These two protein chains interact to form a complex.

Sequence of the second protein:
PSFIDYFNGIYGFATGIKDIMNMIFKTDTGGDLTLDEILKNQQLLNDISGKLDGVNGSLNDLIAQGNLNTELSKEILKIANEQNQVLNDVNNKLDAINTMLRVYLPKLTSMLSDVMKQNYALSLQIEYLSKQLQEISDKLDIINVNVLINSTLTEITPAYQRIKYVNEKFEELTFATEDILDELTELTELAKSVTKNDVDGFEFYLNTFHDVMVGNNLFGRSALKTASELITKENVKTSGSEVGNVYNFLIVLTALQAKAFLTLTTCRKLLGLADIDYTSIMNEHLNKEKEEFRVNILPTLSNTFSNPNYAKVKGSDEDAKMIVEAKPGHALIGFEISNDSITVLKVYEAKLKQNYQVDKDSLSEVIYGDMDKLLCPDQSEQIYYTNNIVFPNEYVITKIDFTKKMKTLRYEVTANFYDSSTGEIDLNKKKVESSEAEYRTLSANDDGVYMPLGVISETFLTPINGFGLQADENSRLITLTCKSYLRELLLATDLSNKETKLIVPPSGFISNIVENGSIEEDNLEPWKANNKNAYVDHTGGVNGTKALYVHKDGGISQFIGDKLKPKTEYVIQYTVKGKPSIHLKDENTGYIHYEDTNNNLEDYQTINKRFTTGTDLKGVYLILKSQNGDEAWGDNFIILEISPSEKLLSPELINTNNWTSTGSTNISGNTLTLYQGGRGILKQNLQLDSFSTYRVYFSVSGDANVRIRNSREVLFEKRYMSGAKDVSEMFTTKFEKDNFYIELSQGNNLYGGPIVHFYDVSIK

Residue-level contacts at the interface:
Residue S164 in the second protein contacts residue N163 in the first protein (closest heavy-atom distance 3.8 Å).
Residue V160 in the second protein interacts with residue N159 in the first protein (closest heavy-atom distance 3.6 Å).
Residue V160 in the second protein contacts residue V160 in the first protein (closest heavy-atom distance 3.4 Å).
Residue V158 in the second protein contacts residue V160 in the first protein (closest heavy-atom distance 3.6 Å).
Residue T167 in the second protein contacts residue T167 in the first protein (closest heavy-atom distance 3.3 Å).
Residue V160 in the second protein interacts with residue V158 in the first protein (closest heavy-atom distance 3.6 Å).
Residue V160 in the second protein contacts residue N163 in the first protein (closest heavy-atom distance 3.6 Å).
Residue N163 in the second protein interacts with residue S164 in the first protein (closest heavy-atom distance 4.2 Å).
Residue N163 in the second protein is in contact with residue N163 in the first protein (closest heavy-atom distance 3.4 Å).
Residue N159 in the second protein contacts residue V160 in the first protein (closest heavy-atom distance 3.6 Å).
Residue N163 in the second protein is in contact with residue V160 in the first protein (closest heavy-atom distance 4.0 Å).

Sequence of the first protein:
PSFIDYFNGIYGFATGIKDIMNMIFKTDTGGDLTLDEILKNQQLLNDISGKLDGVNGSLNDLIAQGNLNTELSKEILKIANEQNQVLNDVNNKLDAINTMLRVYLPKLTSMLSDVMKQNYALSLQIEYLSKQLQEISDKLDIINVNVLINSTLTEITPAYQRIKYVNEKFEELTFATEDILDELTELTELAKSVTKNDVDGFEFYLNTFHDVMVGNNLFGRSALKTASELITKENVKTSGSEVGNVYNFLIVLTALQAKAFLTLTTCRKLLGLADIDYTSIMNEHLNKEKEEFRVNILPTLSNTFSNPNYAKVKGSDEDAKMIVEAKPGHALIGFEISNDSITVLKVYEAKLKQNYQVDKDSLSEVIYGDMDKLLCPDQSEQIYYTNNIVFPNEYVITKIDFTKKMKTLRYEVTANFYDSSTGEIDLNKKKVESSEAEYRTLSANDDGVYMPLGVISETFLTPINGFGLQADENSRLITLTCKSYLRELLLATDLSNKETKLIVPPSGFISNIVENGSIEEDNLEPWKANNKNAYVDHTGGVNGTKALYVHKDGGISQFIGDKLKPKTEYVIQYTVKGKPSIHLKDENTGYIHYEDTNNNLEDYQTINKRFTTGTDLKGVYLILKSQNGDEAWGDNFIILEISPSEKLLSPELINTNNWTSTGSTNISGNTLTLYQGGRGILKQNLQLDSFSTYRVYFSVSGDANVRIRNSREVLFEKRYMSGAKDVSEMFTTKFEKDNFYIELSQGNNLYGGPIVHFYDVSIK